Interface contacts:
Residue D181 in protein 2 contacts residue L7 in protein 1 (closest heavy-atom distance 4.6 Å).
Residue G182 in protein 2 contacts residue L7 in protein 1 (closest heavy-atom distance 3.6 Å).
Residue F259 in protein 2 interacts with residue L7 in protein 1 (closest heavy-atom distance 3.5 Å).
Residue P254 in protein 2 interacts with residue L7 in protein 1 (closest heavy-atom distance 3.9 Å).
Residue F259 in protein 2 contacts residue L5 in protein 1 (closest heavy-atom distance 3.9 Å).
Residue L185 in protein 2 interacts with residue L5 in protein 1 (closest heavy-atom distance 4.3 Å).
Residue R184 in protein 2 interacts with residue L5 in protein 1 (closest heavy-atom distance 4.0 Å).
Residue R160 in protein 2 contacts residue G11 in protein 1 (closest heavy-atom distance 3.9 Å).
Residue T180 in protein 2 interacts with residue L5 in protein 1 (closest heavy-atom distance 3.4 Å).
Residue T180 in protein 2 is in contact with residue L7 in protein 1 (closest heavy-atom distance 4.3 Å).
Residue L163 in protein 2 interacts with residue L7 in protein 1 (closest heavy-atom distance 3.8 Å).
Residue R160 in protein 2 contacts residue P9 in protein 1 (closest heavy-atom distance 3.4 Å).
Residue G182 in protein 2 interacts with residue L5 in protein 1 (closest heavy-atom distance 2.7 Å).
Residue R160 in protein 2 interacts with residue L7 in protein 1 (closest heavy-atom distance 3.8 Å).
Residue L383 in protein 2 is in contact with residue L5 in protein 1 (closest heavy-atom distance 3.5 Å).
Residue H183 in protein 2 contacts residue L5 in protein 1 (closest heavy-atom distance 4.7 Å).
Residue G182 in protein 2 is in contact with residue G11 in protein 1 (closest heavy-atom distance 3.8 Å).

This data describes a binding interaction between two proteins.

Sequence of protein 1:
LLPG

Sequence of protein 2:
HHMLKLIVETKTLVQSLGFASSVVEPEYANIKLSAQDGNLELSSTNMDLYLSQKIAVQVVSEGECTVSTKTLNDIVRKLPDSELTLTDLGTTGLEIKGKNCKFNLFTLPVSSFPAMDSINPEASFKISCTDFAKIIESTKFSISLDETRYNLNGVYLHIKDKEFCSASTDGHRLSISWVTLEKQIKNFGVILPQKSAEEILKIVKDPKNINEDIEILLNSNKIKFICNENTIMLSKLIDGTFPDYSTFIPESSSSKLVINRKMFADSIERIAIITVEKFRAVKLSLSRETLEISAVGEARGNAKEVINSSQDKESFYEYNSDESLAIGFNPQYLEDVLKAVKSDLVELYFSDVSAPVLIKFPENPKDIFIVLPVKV